Sequence of chain A:
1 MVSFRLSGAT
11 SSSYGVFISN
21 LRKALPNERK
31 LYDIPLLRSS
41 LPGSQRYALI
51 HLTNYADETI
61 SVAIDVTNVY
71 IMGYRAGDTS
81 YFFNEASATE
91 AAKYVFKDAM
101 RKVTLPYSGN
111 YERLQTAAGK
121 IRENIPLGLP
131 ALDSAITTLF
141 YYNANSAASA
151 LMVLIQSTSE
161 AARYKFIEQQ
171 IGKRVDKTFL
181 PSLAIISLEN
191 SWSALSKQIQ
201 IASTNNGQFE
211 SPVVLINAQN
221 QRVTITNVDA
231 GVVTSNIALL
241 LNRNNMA

The following describes two proteins that form a bound complex.

Contacts between the two chains:
Residue F166 in chain A contacts residue G6 in chain B (closest heavy-atom distance 3.6 Å).
Residue V223 in chain A contacts residue D11 in chain B (closest heavy-atom distance 3.4 Å).
Residue A218 in chain A contacts residue G6 in chain B (closest heavy-atom distance 3.8 Å).
Residue N236 in chain A is in contact with residue F10 in chain B (closest heavy-atom distance 4.5 Å).
Residue V232 in chain A interacts with residue F10 in chain B (closest heavy-atom distance 2.9 Å).
Residue F166 in chain A contacts residue F10 in chain B (closest heavy-atom distance 3.9 Å).
Residue A184 in chain A is in contact with residue F10 in chain B (closest heavy-atom distance 3.7 Å).
Residue A218 in chain A interacts with residue D4 in chain B (closest heavy-atom distance 3.4 Å).
Residue G231 in chain A contacts residue F10 in chain B (closest heavy-atom distance 3.3 Å).
Residue T224 in chain A contacts residue D11 in chain B (closest heavy-atom distance 4.3 Å).
Residue V232 in chain A is in contact with residue D11 in chain B (closest heavy-atom distance 4.9 Å).
Residue Q169 in chain A is in contact with residue D2 in chain B (closest heavy-atom distance 3.0 Å).
Residue F166 in chain A interacts with residue L9 in chain B (closest heavy-atom distance 3.4 Å).
Residue Q170 in chain A interacts with residue D3 in chain B (closest heavy-atom distance 3.0 Å).
Residue K173 in chain A is in contact with residue D3 in chain B (closest heavy-atom distance 4.0 Å).
Residue V232 in chain A is in contact with residue G8 in chain B (closest heavy-atom distance 4.8 Å).
Residue I225 in chain A contacts residue D11 in chain B (closest heavy-atom distance 3.7 Å).
Residue A218 in chain A contacts residue F10 in chain B (closest heavy-atom distance 4.0 Å).
Residue V233 in chain A interacts with residue F10 in chain B (closest heavy-atom distance 5.0 Å).
Residue L188 in chain A interacts with residue F10 in chain B (closest heavy-atom distance 3.6 Å).
Residue N217 in chain A contacts residue F10 in chain B (closest heavy-atom distance 3.9 Å).
Residue K173 in chain A contacts residue D2 in chain B (closest heavy-atom distance 4.9 Å).
Residue I225 in chain A interacts with residue F10 in chain B (closest heavy-atom distance 3.5 Å).
Residue A218 in chain A contacts residue M5 in chain B (closest heavy-atom distance 3.0 Å).
Residue Q219 in chain A is in contact with residue F7 in chain B (closest heavy-atom distance 3.5 Å).
Residue D229 in chain A is in contact with residue D11 in chain B (closest heavy-atom distance 4.7 Å).
Residue Q170 in chain A interacts with residue D4 in chain B (closest heavy-atom distance 3.3 Å).
Residue G231 in chain A interacts with residue G8 in chain B (closest heavy-atom distance 3.2 Å).
Residue K173 in chain A contacts residue D4 in chain B (closest heavy-atom distance 2.7 Å).
Residue I216 in chain A contacts residue F10 in chain B (closest heavy-atom distance 3.7 Å).
Residue S235 in chain A is in contact with residue L9 in chain B (closest heavy-atom distance 3.0 Å).
Residue G231 in chain A contacts residue D11 in chain B (closest heavy-atom distance 3.1 Å).
Residue Q219 in chain A interacts with residue M5 in chain B (closest heavy-atom distance 3.0 Å).
Residue G231 in chain A interacts with residue L9 in chain B (closest heavy-atom distance 3.6 Å).
Residue A230 in chain A contacts residue D11 in chain B (closest heavy-atom distance 3.6 Å).
Residue V232 in chain A is in contact with residue L9 in chain B (closest heavy-atom distance 3.3 Å).
Residue R174 in chain A is in contact with residue D4 in chain B (closest heavy-atom distance 2.7 Å).
Residue L215 in chain A contacts residue F10 in chain B (closest heavy-atom distance 4.2 Å).
Residue S235 in chain A contacts residue G8 in chain B (closest heavy-atom distance 4.3 Å).
Residue A230 in chain A interacts with residue F10 in chain B (closest heavy-atom distance 3.5 Å).
Residue F166 in chain A interacts with residue D4 in chain B (closest heavy-atom distance 4.3 Å).
Residue Q169 in chain A interacts with residue D3 in chain B (closest heavy-atom distance 3.5 Å).
Residue V223 in chain A is in contact with residue F10 in chain B (closest heavy-atom distance 4.2 Å).
Residue N236 in chain A contacts residue L9 in chain B (closest heavy-atom distance 3.0 Å).

Sequence of chain B:
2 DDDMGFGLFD